Sequence of chain A:
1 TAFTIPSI

Sequence of chain B:
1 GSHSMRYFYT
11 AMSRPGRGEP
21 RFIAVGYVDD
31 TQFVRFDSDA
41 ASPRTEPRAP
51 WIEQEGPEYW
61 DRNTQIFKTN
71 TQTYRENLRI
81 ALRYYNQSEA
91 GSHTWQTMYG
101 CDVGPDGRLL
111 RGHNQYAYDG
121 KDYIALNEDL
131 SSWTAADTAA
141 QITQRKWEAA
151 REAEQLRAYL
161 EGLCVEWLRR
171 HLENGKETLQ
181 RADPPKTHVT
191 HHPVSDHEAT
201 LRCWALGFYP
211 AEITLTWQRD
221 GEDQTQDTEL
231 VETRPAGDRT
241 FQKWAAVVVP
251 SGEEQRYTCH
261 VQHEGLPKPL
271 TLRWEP

The following describes two proteins that form a bound complex.

Contacts between the two chains:
Residue I66 in chain B interacts with residue T1 in chain A (closest heavy-atom distance 4.3 Å).
Residue Y9 in chain B interacts with residue F3 in chain A (closest heavy-atom distance 3.1 Å).
Residue Y74 in chain B interacts with residue I5 in chain A (closest heavy-atom distance 3.6 Å).
Residue Q155 in chain B contacts residue T4 in chain A (closest heavy-atom distance 4.5 Å).
Residue W147 in chain B is in contact with residue S7 in chain A (closest heavy-atom distance 3.1 Å).
Residue N70 in chain B interacts with residue I5 in chain A (closest heavy-atom distance 2.7 Å).
Residue T143 in chain B contacts residue I8 in chain A (closest heavy-atom distance 3.0 Å).
Residue W147 in chain B interacts with residue P6 in chain A (closest heavy-atom distance 3.4 Å).
Residue L163 in chain B interacts with residue T1 in chain A (closest heavy-atom distance 3.2 Å).
Residue L156 in chain B is in contact with residue F3 in chain A (closest heavy-atom distance 4.0 Å).
Residue N77 in chain B contacts residue I8 in chain A (closest heavy-atom distance 2.4 Å).
Residue N77 in chain B is in contact with residue S7 in chain A (closest heavy-atom distance 3.3 Å).
Residue I80 in chain B is in contact with residue S7 in chain A (closest heavy-atom distance 4.5 Å).
Residue M5 in chain B contacts residue T1 in chain A (closest heavy-atom distance 4.8 Å).
Residue Y59 in chain B contacts residue T1 in chain A (closest heavy-atom distance 3.6 Å).
Residue I66 in chain B is in contact with residue F3 in chain A (closest heavy-atom distance 3.5 Å).
Residue Y159 in chain B interacts with residue F3 in chain A (closest heavy-atom distance 3.0 Å).
Residue Y116 in chain B is in contact with residue P6 in chain A (closest heavy-atom distance 3.6 Å).
Residue Y7 in chain B is in contact with residue T1 in chain A (closest heavy-atom distance 4.0 Å).
Residue E152 in chain B contacts residue F3 in chain A (closest heavy-atom distance 4.4 Å).
Residue Y159 in chain B interacts with residue A2 in chain A (closest heavy-atom distance 3.3 Å).
Residue Y99 in chain B contacts residue F3 in chain A (closest heavy-atom distance 2.9 Å).
Residue Y116 in chain B contacts residue I5 in chain A (closest heavy-atom distance 3.0 Å).
Residue I66 in chain B contacts residue A2 in chain A (closest heavy-atom distance 3.8 Å).
Residue N63 in chain B is in contact with residue T1 in chain A (closest heavy-atom distance 3.1 Å).
Residue Y99 in chain B is in contact with residue A2 in chain A (closest heavy-atom distance 3.2 Å).
Residue W167 in chain B contacts residue T1 in chain A (closest heavy-atom distance 2.6 Å).
Residue N70 in chain B contacts residue T4 in chain A (closest heavy-atom distance 3.3 Å).
Residue W95 in chain B is in contact with residue I8 in chain A (closest heavy-atom distance 4.2 Å).
Residue Y9 in chain B interacts with residue A2 in chain A (closest heavy-atom distance 3.5 Å).
Residue E152 in chain B interacts with residue P6 in chain A (closest heavy-atom distance 3.4 Å).
Residue N63 in chain B contacts residue A2 in chain A (closest heavy-atom distance 3.2 Å).
Residue N77 in chain B is in contact with residue I5 in chain A (closest heavy-atom distance 3.6 Å).
Residue T73 in chain B contacts residue I5 in chain A (closest heavy-atom distance 3.8 Å).
Residue C164 in chain B is in contact with residue T1 in chain A (closest heavy-atom distance 4.9 Å).
Residue E76 in chain B contacts residue S7 in chain A (closest heavy-atom distance 4.8 Å).
Residue N70 in chain B contacts residue F3 in chain A (closest heavy-atom distance 2.7 Å).
Residue Q155 in chain B is in contact with residue F3 in chain A (closest heavy-atom distance 4.2 Å).
Residue K146 in chain B interacts with residue I8 in chain A (closest heavy-atom distance 2.6 Å).
Residue Y123 in chain B interacts with residue I8 in chain A (closest heavy-atom distance 4.8 Å).
Residue T97 in chain B is in contact with residue I5 in chain A (closest heavy-atom distance 4.9 Å).
Residue F67 in chain B contacts residue A2 in chain A (closest heavy-atom distance 3.6 Å).
Residue A81 in chain B interacts with residue I8 in chain A (closest heavy-atom distance 5.0 Å).
Residue W147 in chain B is in contact with residue I8 in chain A (closest heavy-atom distance 4.0 Å).
Residue T69 in chain B interacts with residue T4 in chain A (closest heavy-atom distance 3.8 Å).
Residue L163 in chain B contacts residue A2 in chain A (closest heavy-atom distance 4.8 Å).
Residue N77 in chain B contacts residue P6 in chain A (closest heavy-atom distance 3.5 Å).
Residue Y84 in chain B contacts residue I8 in chain A (closest heavy-atom distance 2.9 Å).
Residue I80 in chain B contacts residue I8 in chain A (closest heavy-atom distance 3.7 Å).
Residue Y116 in chain B contacts residue F3 in chain A (closest heavy-atom distance 4.5 Å).
Residue T73 in chain B interacts with residue S7 in chain A (closest heavy-atom distance 3.5 Å).
Residue K146 in chain B interacts with residue S7 in chain A (closest heavy-atom distance 4.8 Å).
Residue Y7 in chain B interacts with residue A2 in chain A (closest heavy-atom distance 3.6 Å).
Residue Y9 in chain B contacts residue I5 in chain A (closest heavy-atom distance 4.4 Å).
Residue I66 in chain B is in contact with residue T4 in chain A (closest heavy-atom distance 3.2 Å).
Residue Y159 in chain B is in contact with residue T1 in chain A (closest heavy-atom distance 2.4 Å).
Residue T73 in chain B is in contact with residue P6 in chain A (closest heavy-atom distance 3.4 Å).